These two protein chains interact to form a complex.

Sequence of the first protein:
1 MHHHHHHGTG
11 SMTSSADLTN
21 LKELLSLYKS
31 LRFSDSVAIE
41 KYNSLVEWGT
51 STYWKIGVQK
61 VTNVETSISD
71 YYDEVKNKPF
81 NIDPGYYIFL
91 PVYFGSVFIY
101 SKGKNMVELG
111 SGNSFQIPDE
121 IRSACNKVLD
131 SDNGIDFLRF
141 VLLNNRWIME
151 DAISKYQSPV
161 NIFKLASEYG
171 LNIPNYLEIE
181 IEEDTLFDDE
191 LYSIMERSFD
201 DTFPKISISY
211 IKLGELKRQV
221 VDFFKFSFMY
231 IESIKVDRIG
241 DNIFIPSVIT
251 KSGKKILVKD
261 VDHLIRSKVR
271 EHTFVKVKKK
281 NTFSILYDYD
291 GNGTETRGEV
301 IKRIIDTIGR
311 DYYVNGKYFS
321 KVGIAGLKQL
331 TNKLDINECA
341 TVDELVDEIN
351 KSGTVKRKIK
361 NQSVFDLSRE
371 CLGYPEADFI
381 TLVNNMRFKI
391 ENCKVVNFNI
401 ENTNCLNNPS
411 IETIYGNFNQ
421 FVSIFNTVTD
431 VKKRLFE

Sequence of the second protein:
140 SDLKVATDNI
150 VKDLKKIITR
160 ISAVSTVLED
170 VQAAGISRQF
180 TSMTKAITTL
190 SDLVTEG

Interface contacts:
Residue T273 in the first protein contacts residue S161 in the second protein (closest heavy-atom distance 3.3 Å).
Residue K276 in the first protein interacts with residue E168 in the second protein (closest heavy-atom distance 4.8 Å).
Residue T273 in the first protein is in contact with residue A162 in the second protein (closest heavy-atom distance 3.4 Å).
Residue K276 in the first protein contacts residue V166 in the second protein (closest heavy-atom distance 3.3 Å).
Residue F274 in the first protein interacts with residue A162 in the second protein (closest heavy-atom distance 2.9 Å).
Residue N292 in the first protein is in contact with residue L167 in the second protein (closest heavy-atom distance 3.0 Å).
Residue N292 in the first protein contacts residue V166 in the second protein (closest heavy-atom distance 4.2 Å).
Residue N292 in the first protein interacts with residue S164 in the second protein (closest heavy-atom distance 3.4 Å).
Residue G291 in the first protein contacts residue T165 in the second protein (closest heavy-atom distance 3.7 Å).
Residue D290 in the first protein is in contact with residue T165 in the second protein (closest heavy-atom distance 4.6 Å).
Residue N292 in the first protein is in contact with residue T165 in the second protein (closest heavy-atom distance 3.0 Å).
Residue F274 in the first protein is in contact with residue T165 in the second protein (closest heavy-atom distance 4.9 Å).
Residue F274 in the first protein interacts with residue V163 in the second protein (closest heavy-atom distance 3.8 Å).
Residue F274 in the first protein contacts residue V166 in the second protein (closest heavy-atom distance 3.8 Å).
Residue F228 in the first protein interacts with residue V166 in the second protein (closest heavy-atom distance 3.6 Å).
Residue K268 in the first protein contacts residue T165 in the second protein (closest heavy-atom distance 3.6 Å).
Residue H272 in the first protein is in contact with residue A162 in the second protein (closest heavy-atom distance 4.0 Å).
Residue V269 in the first protein interacts with residue T165 in the second protein (closest heavy-atom distance 4.9 Å).
Residue G293 in the first protein is in contact with residue T165 in the second protein (closest heavy-atom distance 4.4 Å).
Residue V275 in the first protein is in contact with residue V166 in the second protein (closest heavy-atom distance 3.8 Å).
Residue Y289 in the first protein interacts with residue T165 in the second protein (closest heavy-atom distance 4.3 Å).
Residue S267 in the first protein interacts with residue T165 in the second protein (closest heavy-atom distance 3.3 Å).
Residue Y289 in the first protein is in contact with residue V166 in the second protein (closest heavy-atom distance 3.4 Å).